Contacts between the two chains:
Residue R76 in the first protein contacts residue D147 in the second protein (closest heavy-atom distance 3.4 Å).
Residue W81 in the first protein is in contact with residue V22 in the second protein (closest heavy-atom distance 3.8 Å).
Residue W81 in the first protein is in contact with residue Y81 in the second protein (closest heavy-atom distance 3.5 Å).
Residue Q80 in the first protein contacts residue V22 in the second protein (closest heavy-atom distance 5.0 Å).
Residue T79 in the first protein is in contact with residue L80 in the second protein (closest heavy-atom distance 5.0 Å).
Residue M78 in the first protein contacts residue A78 in the second protein (closest heavy-atom distance 3.8 Å).
Residue Q80 in the first protein interacts with residue G79 in the second protein (closest heavy-atom distance 4.1 Å).
Residue K82 in the first protein is in contact with residue E36 in the second protein (closest heavy-atom distance 3.6 Å).
Residue M78 in the first protein contacts residue G146 in the second protein (closest heavy-atom distance 4.2 Å).
Residue W81 in the first protein interacts with residue P24 in the second protein (closest heavy-atom distance 4.4 Å).
Residue T79 in the first protein is in contact with residue A78 in the second protein (closest heavy-atom distance 3.5 Å).
Residue M78 in the first protein is in contact with residue G79 in the second protein (closest heavy-atom distance 3.3 Å).
Residue W81 in the first protein interacts with residue G79 in the second protein (closest heavy-atom distance 4.2 Å).
Residue W81 in the first protein interacts with residue T39 in the second protein (closest heavy-atom distance 3.8 Å).
Residue T79 in the first protein interacts with residue G79 in the second protein (closest heavy-atom distance 3.4 Å).
Residue W81 in the first protein interacts with residue I38 in the second protein (closest heavy-atom distance 3.8 Å).
Residue M78 in the first protein contacts residue D147 in the second protein (closest heavy-atom distance 3.8 Å).
Residue W81 in the first protein contacts residue P40 in the second protein (closest heavy-atom distance 3.5 Å).
Residue T79 in the first protein contacts residue K87 in the second protein (closest heavy-atom distance 4.9 Å).
Residue K82 in the first protein contacts residue A37 in the second protein (closest heavy-atom distance 5.0 Å).
Residue M78 in the first protein contacts residue N76 in the second protein (closest heavy-atom distance 4.0 Å).
Residue W81 in the first protein contacts residue A37 in the second protein (closest heavy-atom distance 4.7 Å).

These two protein chains interact to form a complex.

Sequence of the second protein:
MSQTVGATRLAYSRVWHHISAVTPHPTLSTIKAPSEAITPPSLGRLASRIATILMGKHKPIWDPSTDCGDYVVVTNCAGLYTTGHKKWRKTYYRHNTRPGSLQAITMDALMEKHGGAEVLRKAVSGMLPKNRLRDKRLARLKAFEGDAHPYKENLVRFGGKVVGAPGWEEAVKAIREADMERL

Sequence of the first protein:
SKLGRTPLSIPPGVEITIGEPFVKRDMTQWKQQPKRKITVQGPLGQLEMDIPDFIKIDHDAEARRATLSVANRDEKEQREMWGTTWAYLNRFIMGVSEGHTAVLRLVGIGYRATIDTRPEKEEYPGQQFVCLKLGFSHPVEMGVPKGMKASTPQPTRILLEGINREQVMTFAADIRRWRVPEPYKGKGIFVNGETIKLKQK